Sequence of the second protein:
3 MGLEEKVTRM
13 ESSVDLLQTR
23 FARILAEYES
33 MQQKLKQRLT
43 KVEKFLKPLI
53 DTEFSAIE

These two protein chains interact to form a complex.

Sequence of the first protein:
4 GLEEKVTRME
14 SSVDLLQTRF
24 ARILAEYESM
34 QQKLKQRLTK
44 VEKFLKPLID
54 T

Interface contacts:
Residue E31 in the second protein interacts with residue Y30 in the first protein (closest heavy-atom distance 3.3 Å).
Residue L41 in the second protein contacts residue R40 in the first protein (closest heavy-atom distance 3.6 Å).
Residue Q20 in the second protein interacts with residue S15 in the first protein (closest heavy-atom distance 4.5 Å).
Residue F23 in the second protein is in contact with residue F23 in the first protein (closest heavy-atom distance 4.7 Å).
Residue E45 in the second protein is in contact with residue R40 in the first protein (closest heavy-atom distance 2.8 Å).
Residue Q20 in the second protein is in contact with residue L19 in the first protein (closest heavy-atom distance 3.9 Å).
Residue E45 in the second protein is in contact with residue V44 in the first protein (closest heavy-atom distance 3.9 Å).
Residue T10 in the second protein contacts residue K8 in the first protein (closest heavy-atom distance 4.8 Å).
Residue V9 in the second protein contacts residue L5 in the first protein (closest heavy-atom distance 4.4 Å).
Residue E6 in the second protein contacts residue L5 in the first protein (closest heavy-atom distance 3.7 Å).
Residue I52 in the second protein contacts residue F47 in the first protein (closest heavy-atom distance 3.6 Å).
Residue V16 in the second protein contacts residue V16 in the first protein (closest heavy-atom distance 3.8 Å).
Residue V9 in the second protein interacts with residue K8 in the first protein (closest heavy-atom distance 3.6 Å).
Residue V9 in the second protein interacts with residue M12 in the first protein (closest heavy-atom distance 4.0 Å).
Residue E60 in the second protein is in contact with residue F47 in the first protein (closest heavy-atom distance 4.2 Å).
Residue E13 in the second protein interacts with residue M12 in the first protein (closest heavy-atom distance 3.6 Å).
Residue L41 in the second protein interacts with residue L37 in the first protein (closest heavy-atom distance 3.8 Å).
Residue L37 in the second protein interacts with residue L37 in the first protein (closest heavy-atom distance 4.2 Å).
Residue E13 in the second protein contacts residue K8 in the first protein (closest heavy-atom distance 3.7 Å).
Residue L48 in the second protein interacts with residue L48 in the first protein (closest heavy-atom distance 4.4 Å).
Residue L41 in the second protein is in contact with residue L41 in the first protein (closest heavy-atom distance 4.2 Å).
Residue V16 in the second protein contacts residue M12 in the first protein (closest heavy-atom distance 4.8 Å).
Residue Y30 in the second protein is in contact with residue Y30 in the first protein (closest heavy-atom distance 4.1 Å).
Residue V9 in the second protein is in contact with residue V9 in the first protein (closest heavy-atom distance 3.8 Å).
Residue V16 in the second protein interacts with residue S15 in the first protein (closest heavy-atom distance 4.1 Å).
Residue L19 in the second protein contacts residue L19 in the first protein (closest heavy-atom distance 3.3 Å).
Residue L41 in the second protein is in contact with residue V44 in the first protein (closest heavy-atom distance 4.6 Å).
Residue Q34 in the second protein interacts with residue Q34 in the first protein (closest heavy-atom distance 3.9 Å).
Residue K38 in the second protein is in contact with residue L37 in the first protein (closest heavy-atom distance 3.6 Å).
Residue I59 in the second protein interacts with residue F47 in the first protein (closest heavy-atom distance 3.5 Å).
Residue Q20 in the second protein contacts residue R22 in the first protein (closest heavy-atom distance 3.5 Å).
Residue F23 in the second protein contacts residue L19 in the first protein (closest heavy-atom distance 4.0 Å).
Residue L48 in the second protein is in contact with residue V44 in the first protein (closest heavy-atom distance 3.9 Å).
Residue Q34 in the second protein contacts residue M33 in the first protein (closest heavy-atom distance 3.2 Å).
Residue T42 in the second protein interacts with residue R40 in the first protein (closest heavy-atom distance 3.2 Å).
Residue L5 in the second protein is in contact with residue L5 in the first protein (closest heavy-atom distance 3.8 Å).
Residue K38 in the second protein is in contact with residue M33 in the first protein (closest heavy-atom distance 4.2 Å).
Residue K38 in the second protein contacts residue R40 in the first protein (closest heavy-atom distance 4.4 Å).
Residue M12 in the second protein is in contact with residue M12 in the first protein (closest heavy-atom distance 3.5 Å).
Residue L48 in the second protein is in contact with residue F47 in the first protein (closest heavy-atom distance 4.2 Å).
Residue Q34 in the second protein contacts residue Y30 in the first protein (closest heavy-atom distance 3.2 Å).
Residue L27 in the second protein contacts residue I26 in the first protein (closest heavy-atom distance 4.8 Å).
Residue V44 in the second protein contacts residue V44 in the first protein (closest heavy-atom distance 4.0 Å).
Residue L27 in the second protein contacts residue Y30 in the first protein (closest heavy-atom distance 3.8 Å).
Residue Q34 in the second protein interacts with residue L37 in the first protein (closest heavy-atom distance 4.2 Å).
Residue Y30 in the second protein contacts residue L27 in the first protein (closest heavy-atom distance 4.4 Å).